The following describes two proteins that form a bound complex.

Sequence of chain B:
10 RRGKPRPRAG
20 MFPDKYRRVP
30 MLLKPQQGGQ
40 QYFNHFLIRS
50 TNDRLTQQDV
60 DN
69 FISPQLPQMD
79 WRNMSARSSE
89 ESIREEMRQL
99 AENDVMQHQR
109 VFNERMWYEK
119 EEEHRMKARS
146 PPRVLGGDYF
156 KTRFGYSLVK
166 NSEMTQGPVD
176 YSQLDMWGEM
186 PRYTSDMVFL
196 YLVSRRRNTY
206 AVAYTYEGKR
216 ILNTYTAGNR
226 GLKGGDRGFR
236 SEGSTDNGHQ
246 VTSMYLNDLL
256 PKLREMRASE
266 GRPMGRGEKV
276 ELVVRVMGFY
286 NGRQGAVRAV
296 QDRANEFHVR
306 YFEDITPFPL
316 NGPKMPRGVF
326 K

Interface contacts:
Residue Y300 in chain A contacts residue P14 in chain B (closest heavy-atom distance 2.4 Å).
Residue F174 in chain A is in contact with residue L315 in chain B (closest heavy-atom distance 4.2 Å).
Residue P260 in chain A is in contact with residue Q36 in chain B (closest heavy-atom distance 3.6 Å).
Residue A234 in chain A contacts residue R53 in chain B (closest heavy-atom distance 3.1 Å).
Residue Y254 in chain A interacts with residue F42 in chain B (closest heavy-atom distance 3.2 Å).
Residue I261 in chain A interacts with residue Q36 in chain B (closest heavy-atom distance 3.4 Å).
Residue F178 in chain A is in contact with residue L179 in chain B (closest heavy-atom distance 3.0 Å).
Residue R181 in chain A contacts residue Q178 in chain B (closest heavy-atom distance 3.9 Å).
Residue F178 in chain A is in contact with residue Q178 in chain B (closest heavy-atom distance 4.2 Å).
Residue S117 in chain A is in contact with residue E168 in chain B (closest heavy-atom distance 3.0 Å).
Residue E119 in chain A interacts with residue L163 in chain B (closest heavy-atom distance 4.3 Å).
Residue F253 in chain A is in contact with residue Q39 in chain B (closest heavy-atom distance 3.6 Å).
Residue S262 in chain A interacts with residue P34 in chain B (closest heavy-atom distance 3.2 Å).
Residue P177 in chain A interacts with residue E184 in chain B (closest heavy-atom distance 3.2 Å).
Residue S255 in chain A contacts residue Q36 in chain B (closest heavy-atom distance 4.3 Å).
Residue F253 in chain A contacts residue F42 in chain B (closest heavy-atom distance 3.6 Å).
Residue L263 in chain A interacts with residue P34 in chain B (closest heavy-atom distance 3.8 Å).
Residue I261 in chain A contacts residue Q35 in chain B (closest heavy-atom distance 3.2 Å).
Residue Y254 in chain A is in contact with residue Q39 in chain B (closest heavy-atom distance 2.9 Å).
Residue F178 in chain A interacts with residue M181 in chain B (closest heavy-atom distance 4.0 Å).
Residue V120 in chain A is in contact with residue E168 in chain B (closest heavy-atom distance 3.6 Å).
Residue E192 in chain A contacts residue R113 in chain B (closest heavy-atom distance 2.4 Å).
Residue R181 in chain A contacts residue E184 in chain B (closest heavy-atom distance 2.8 Å).
Residue R181 in chain A contacts residue S177 in chain B (closest heavy-atom distance 2.6 Å).
Residue K123 in chain A contacts residue M169 in chain B (closest heavy-atom distance 4.0 Å).
Residue F178 in chain A interacts with residue E184 in chain B (closest heavy-atom distance 3.5 Å).
Residue I261 in chain A is in contact with residue P34 in chain B (closest heavy-atom distance 4.1 Å).
Residue Y254 in chain A is in contact with residue G38 in chain B (closest heavy-atom distance 3.8 Å).
Residue F178 in chain A is in contact with residue D180 in chain B (closest heavy-atom distance 3.8 Å).
Residue G238 in chain A contacts residue R53 in chain B (closest heavy-atom distance 3.6 Å).
Residue E119 in chain A interacts with residue S167 in chain B (closest heavy-atom distance 3.9 Å).
Residue R237 in chain A interacts with residue R53 in chain B (closest heavy-atom distance 4.3 Å).
Residue Y254 in chain A contacts residue Q36 in chain B (closest heavy-atom distance 4.1 Å).
Residue E119 in chain A is in contact with residue N166 in chain B (closest heavy-atom distance 3.8 Å).
Residue H141 in chain A is in contact with residue F313 in chain B (closest heavy-atom distance 3.4 Å).
Residue Q96 in chain A contacts residue R108 in chain B (closest heavy-atom distance 3.4 Å).
Residue Q259 in chain A interacts with residue F42 in chain B (closest heavy-atom distance 4.2 Å).
Residue L170 in chain A interacts with residue M181 in chain B (closest heavy-atom distance 4.2 Å).
Residue Q252 in chain A interacts with residue N43 in chain B (closest heavy-atom distance 3.9 Å).
Residue R181 in chain A interacts with residue L179 in chain B (closest heavy-atom distance 4.2 Å).
Residue R181 in chain A is in contact with residue D180 in chain B (closest heavy-atom distance 3.3 Å).
Residue Y38 in chain A contacts residue M104 in chain B (closest heavy-atom distance 4.1 Å).
Residue Q252 in chain A interacts with residue F42 in chain B (closest heavy-atom distance 2.3 Å).
Residue K184 in chain A contacts residue Q178 in chain B (closest heavy-atom distance 3.6 Å).
Residue S301 in chain A contacts residue G12 in chain B (closest heavy-atom distance 3.7 Å).
Residue Y300 in chain A interacts with residue G12 in chain B (closest heavy-atom distance 4.0 Å).
Residue F180 in chain A interacts with residue E184 in chain B (closest heavy-atom distance 2.6 Å).
Residue Q214 in chain A contacts residue F110 in chain B (closest heavy-atom distance 4.2 Å).
Residue Y210 in chain A interacts with residue N111 in chain B (closest heavy-atom distance 2.9 Å).
Residue E192 in chain A interacts with residue E117 in chain B (closest heavy-atom distance 4.2 Å).
Residue Q252 in chain A interacts with residue L46 in chain B (closest heavy-atom distance 3.9 Å).
Residue F174 in chain A contacts residue F313 in chain B (closest heavy-atom distance 3.3 Å).
Residue T139 in chain A interacts with residue F313 in chain B (closest heavy-atom distance 3.5 Å).
Residue R181 in chain A interacts with residue M181 in chain B (closest heavy-atom distance 4.0 Å).
Residue R134 in chain A interacts with residue E168 in chain B (closest heavy-atom distance 3.6 Å).
Residue Y254 in chain A interacts with residue F45 in chain B (closest heavy-atom distance 3.9 Å).
Residue E119 in chain A is in contact with residue M169 in chain B (closest heavy-atom distance 4.2 Å).
Residue L263 in chain A contacts residue Q36 in chain B (closest heavy-atom distance 4.1 Å).
Residue Y300 in chain A contacts residue K13 in chain B (closest heavy-atom distance 3.3 Å).
Residue W179 in chain A contacts residue E184 in chain B (closest heavy-atom distance 3.3 Å).

Sequence of chain A:
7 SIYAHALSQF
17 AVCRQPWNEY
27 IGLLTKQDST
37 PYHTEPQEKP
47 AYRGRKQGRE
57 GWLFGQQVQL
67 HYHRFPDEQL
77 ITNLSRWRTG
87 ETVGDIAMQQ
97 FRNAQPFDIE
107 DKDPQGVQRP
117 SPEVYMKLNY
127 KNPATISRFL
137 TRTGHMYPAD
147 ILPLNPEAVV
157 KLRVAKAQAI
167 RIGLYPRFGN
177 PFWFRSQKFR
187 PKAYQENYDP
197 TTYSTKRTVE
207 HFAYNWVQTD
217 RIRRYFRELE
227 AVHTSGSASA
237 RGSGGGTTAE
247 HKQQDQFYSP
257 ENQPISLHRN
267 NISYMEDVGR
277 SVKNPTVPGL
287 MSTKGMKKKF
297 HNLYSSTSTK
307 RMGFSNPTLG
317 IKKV